These two protein chains interact to form a complex.

Interface contacts:
Residue L8 in the first protein interacts with residue R12 in the second protein (closest heavy-atom distance 3.3 Å).
Residue L8 in the first protein interacts with residue Y15 in the second protein (closest heavy-atom distance 4.6 Å).
Residue L8 in the first protein is in contact with residue A11 in the second protein (closest heavy-atom distance 4.4 Å).
Residue P10 in the first protein interacts with residue A11 in the second protein (closest heavy-atom distance 3.9 Å).

Sequence of the first protein:
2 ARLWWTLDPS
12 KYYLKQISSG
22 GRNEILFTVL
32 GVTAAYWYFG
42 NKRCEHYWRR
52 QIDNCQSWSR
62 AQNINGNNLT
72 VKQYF

Sequence of the second protein:
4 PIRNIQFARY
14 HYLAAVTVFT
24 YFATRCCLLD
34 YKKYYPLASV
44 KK